Residue-level contacts at the interface:
Residue T158 in protein 2 contacts residue P57 in protein 1 (closest heavy-atom distance 3.7 Å).
Residue I157 in protein 2 is in contact with residue Y29 in protein 1 (closest heavy-atom distance 3.9 Å).
Residue P159 in protein 2 contacts residue Y32 in protein 1 (closest heavy-atom distance 4.5 Å).
Residue R102 in protein 2 contacts residue L20 in protein 1 (closest heavy-atom distance 3.7 Å).
Residue D155 in protein 2 interacts with residue V59 in protein 1 (closest heavy-atom distance 3.6 Å).
Residue Q73 in protein 2 interacts with residue Y47 in protein 1 (closest heavy-atom distance 3.7 Å).
Residue R153 in protein 2 is in contact with residue L23 in protein 1 (closest heavy-atom distance 4.1 Å).
Residue G72 in protein 2 interacts with residue Y47 in protein 1 (closest heavy-atom distance 3.3 Å).
Residue Q165 in protein 2 interacts with residue P55 in protein 1 (closest heavy-atom distance 3.6 Å).
Residue I157 in protein 2 is in contact with residue L61 in protein 1 (closest heavy-atom distance 4.6 Å).
Residue R153 in protein 2 interacts with residue A24 in protein 1 (closest heavy-atom distance 3.7 Å).
Residue Y156 in protein 2 interacts with residue A24 in protein 1 (closest heavy-atom distance 3.7 Å).
Residue Y156 in protein 2 is in contact with residue S25 in protein 1 (closest heavy-atom distance 3.6 Å).
Residue D103 in protein 2 is in contact with residue L20 in protein 1 (closest heavy-atom distance 4.5 Å).
Residue R102 in protein 2 interacts with residue E21 in protein 1 (closest heavy-atom distance 4.8 Å).
Residue K154 in protein 2 contacts residue T58 in protein 1 (closest heavy-atom distance 4.5 Å).
Residue Q165 in protein 2 interacts with residue V54 in protein 1 (closest heavy-atom distance 3.3 Å).
Residue P71 in protein 2 contacts residue Y47 in protein 1 (closest heavy-atom distance 3.1 Å).
Residue D155 in protein 2 is in contact with residue L20 in protein 1 (closest heavy-atom distance 4.1 Å).
Residue D155 in protein 2 interacts with residue S25 in protein 1 (closest heavy-atom distance 2.9 Å).
Residue D103 in protein 2 is in contact with residue L23 in protein 1 (closest heavy-atom distance 3.7 Å).
Residue T158 in protein 2 is in contact with residue Y32 in protein 1 (closest heavy-atom distance 2.4 Å).
Residue D160 in protein 2 is in contact with residue P30 in protein 1 (closest heavy-atom distance 3.8 Å).
Residue G72 in protein 2 contacts residue E21 in protein 1 (closest heavy-atom distance 4.3 Å).
Residue I157 in protein 2 is in contact with residue S25 in protein 1 (closest heavy-atom distance 2.8 Å).
Residue V148 in protein 2 interacts with residue D26 in protein 1 (closest heavy-atom distance 3.5 Å).
Residue R153 in protein 2 contacts residue L20 in protein 1 (closest heavy-atom distance 4.5 Å).
Residue Y156 in protein 2 contacts residue P57 in protein 1 (closest heavy-atom distance 4.8 Å).
Residue G149 in protein 2 contacts residue A24 in protein 1 (closest heavy-atom distance 3.3 Å).
Residue I157 in protein 2 interacts with residue L16 in protein 1 (closest heavy-atom distance 4.0 Å).
Residue I157 in protein 2 is in contact with residue Y32 in protein 1 (closest heavy-atom distance 3.8 Å).
Residue Y156 in protein 2 contacts residue V59 in protein 1 (closest heavy-atom distance 3.7 Å).
Residue D160 in protein 2 contacts residue Y32 in protein 1 (closest heavy-atom distance 4.4 Å).
Residue P71 in protein 2 interacts with residue E21 in protein 1 (closest heavy-atom distance 4.8 Å).
Residue T158 in protein 2 is in contact with residue T56 in protein 1 (closest heavy-atom distance 3.7 Å).
Residue W150 in protein 2 is in contact with residue L23 in protein 1 (closest heavy-atom distance 3.1 Å).
Residue W150 in protein 2 contacts residue A24 in protein 1 (closest heavy-atom distance 2.7 Å).
Residue I157 in protein 2 interacts with residue V59 in protein 1 (closest heavy-atom distance 3.7 Å).
Residue I157 in protein 2 interacts with residue P30 in protein 1 (closest heavy-atom distance 3.7 Å).
Residue K154 in protein 2 contacts residue V59 in protein 1 (closest heavy-atom distance 3.7 Å).
Residue G149 in protein 2 is in contact with residue S25 in protein 1 (closest heavy-atom distance 4.6 Å).
Residue R102 in protein 2 is in contact with residue L23 in protein 1 (closest heavy-atom distance 3.9 Å).
Residue I157 in protein 2 interacts with residue L33 in protein 1 (closest heavy-atom distance 3.7 Å).
Residue T158 in protein 2 is in contact with residue P30 in protein 1 (closest heavy-atom distance 3.7 Å).
Residue D155 in protein 2 interacts with residue E21 in protein 1 (closest heavy-atom distance 3.5 Å).
Residue D155 in protein 2 is in contact with residue W60 in protein 1 (closest heavy-atom distance 2.9 Å).
Residue K154 in protein 2 is in contact with residue W60 in protein 1 (closest heavy-atom distance 2.7 Å).
Residue D155 in protein 2 contacts residue A24 in protein 1 (closest heavy-atom distance 3.9 Å).
Residue P71 in protein 2 contacts residue W60 in protein 1 (closest heavy-atom distance 3.9 Å).
Residue L164 in protein 2 interacts with residue T56 in protein 1 (closest heavy-atom distance 4.0 Å).
Residue E166 in protein 2 interacts with residue P55 in protein 1 (closest heavy-atom distance 3.6 Å).
Residue L164 in protein 2 contacts residue P55 in protein 1 (closest heavy-atom distance 3.5 Å).
Residue G72 in protein 2 interacts with residue L20 in protein 1 (closest heavy-atom distance 4.4 Å).
Residue P159 in protein 2 contacts residue P30 in protein 1 (closest heavy-atom distance 4.3 Å).
Residue P159 in protein 2 is in contact with residue T56 in protein 1 (closest heavy-atom distance 4.7 Å).
Residue D155 in protein 2 is in contact with residue L61 in protein 1 (closest heavy-atom distance 4.8 Å).
Residue Y156 in protein 2 contacts residue T58 in protein 1 (closest heavy-atom distance 4.6 Å).
Residue I157 in protein 2 contacts residue D26 in protein 1 (closest heavy-atom distance 4.7 Å).
Residue V148 in protein 2 contacts residue A24 in protein 1 (closest heavy-atom distance 4.6 Å).
Residue D160 in protein 2 is in contact with residue P31 in protein 1 (closest heavy-atom distance 3.2 Å).

This data describes a binding interaction between two proteins.

Sequence of protein 2:
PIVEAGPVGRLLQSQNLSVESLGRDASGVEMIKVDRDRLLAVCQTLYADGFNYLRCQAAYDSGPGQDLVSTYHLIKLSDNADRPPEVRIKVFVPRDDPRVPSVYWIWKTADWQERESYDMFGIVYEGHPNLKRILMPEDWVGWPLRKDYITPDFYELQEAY

Sequence of protein 1:
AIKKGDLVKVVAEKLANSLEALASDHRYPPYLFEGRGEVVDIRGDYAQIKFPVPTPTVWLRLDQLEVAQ